Interface contacts:
Residue I476 in the first protein interacts with residue I174 in the second protein (closest heavy-atom distance 3.1 Å).
Residue I476 in the first protein interacts with residue S176 in the second protein (closest heavy-atom distance 3.1 Å).
Residue F1079 in the first protein interacts with residue F349 in the second protein (closest heavy-atom distance 3.5 Å).
Residue N480 in the first protein is in contact with residue N179 in the second protein (closest heavy-atom distance 2.3 Å).
Residue F1079 in the first protein is in contact with residue S347 in the second protein (closest heavy-atom distance 3.0 Å).
Residue N474 in the first protein is in contact with residue P173 in the second protein (closest heavy-atom distance 3.1 Å).
Residue P482 in the first protein is in contact with residue P283 in the second protein (closest heavy-atom distance 3.4 Å).
Residue L449 in the first protein interacts with residue F170 in the second protein (closest heavy-atom distance 3.7 Å).
Residue F1080 in the first protein interacts with residue S347 in the second protein (closest heavy-atom distance 2.9 Å).
Residue W471 in the first protein interacts with residue F170 in the second protein (closest heavy-atom distance 3.3 Å).
Residue K441 in the first protein contacts residue R291 in the second protein (closest heavy-atom distance 2.9 Å).
Residue P482 in the first protein contacts residue V285 in the second protein (closest heavy-atom distance 3.8 Å).
Residue V478 in the first protein interacts with residue D178 in the second protein (closest heavy-atom distance 2.8 Å).
Residue H699 in the first protein contacts residue W228 in the second protein (closest heavy-atom distance 3.5 Å).
Residue N480 in the first protein interacts with residue L182 in the second protein (closest heavy-atom distance 3.6 Å).
Residue F1080 in the first protein contacts residue K350 in the second protein (closest heavy-atom distance 3.9 Å).
Residue E491 in the first protein interacts with residue S214 in the second protein (closest heavy-atom distance 3.8 Å).
Residue K441 in the first protein contacts residue E296 in the second protein (closest heavy-atom distance 3.4 Å).
Residue I476 in the first protein contacts residue I175 in the second protein (closest heavy-atom distance 3.7 Å).
Residue S1081 in the first protein is in contact with residue S347 in the second protein (closest heavy-atom distance 3.4 Å).
Residue P475 in the first protein interacts with residue I174 in the second protein (closest heavy-atom distance 3.6 Å).
Residue V478 in the first protein contacts residue S176 in the second protein (closest heavy-atom distance 3.1 Å).
Residue L1078 in the first protein is in contact with residue K350 in the second protein (closest heavy-atom distance 3.6 Å).
Residue Q1077 in the first protein is in contact with residue K350 in the second protein (closest heavy-atom distance 3.4 Å).
Residue F1080 in the first protein is in contact with residue F349 in the second protein (closest heavy-atom distance 3.0 Å).
Residue L477 in the first protein interacts with residue S176 in the second protein (closest heavy-atom distance 3.1 Å).
Residue T1082 in the first protein contacts residue T348 in the second protein (closest heavy-atom distance 3.3 Å).
Residue S466 in the first protein is in contact with residue F170 in the second protein (closest heavy-atom distance 3.6 Å).
Residue M1035 in the first protein contacts residue I233 in the second protein (closest heavy-atom distance 3.8 Å).
Residue N480 in the first protein is in contact with residue D178 in the second protein (closest heavy-atom distance 3.5 Å).
Residue K479 in the first protein is in contact with residue D178 in the second protein (closest heavy-atom distance 2.9 Å).
Residue W471 in the first protein interacts with residue V171 in the second protein (closest heavy-atom distance 3.9 Å).
Residue P482 in the first protein is in contact with residue A181 in the second protein (closest heavy-atom distance 3.7 Å).
Residue F1088 in the first protein is in contact with residue L343 in the second protein (closest heavy-atom distance 3.5 Å).
Residue E481 in the first protein contacts residue L284 in the second protein (closest heavy-atom distance 3.3 Å).
Residue T1082 in the first protein is in contact with residue S347 in the second protein (closest heavy-atom distance 3.5 Å).
Residue I1087 in the first protein interacts with residue R340 in the second protein (closest heavy-atom distance 3.6 Å).
Residue F1088 in the first protein interacts with residue R340 in the second protein (closest heavy-atom distance 3.2 Å).
Residue V483 in the first protein contacts residue P283 in the second protein (closest heavy-atom distance 3.0 Å).
Residue Y488 in the first protein interacts with residue Y213 in the second protein (closest heavy-atom distance 3.7 Å).
Residue P482 in the first protein contacts residue F185 in the second protein (closest heavy-atom distance 3.8 Å).
Residue N450 in the first protein is in contact with residue F170 in the second protein (closest heavy-atom distance 3.8 Å).
Residue H699 in the first protein is in contact with residue I233 in the second protein (closest heavy-atom distance 3.7 Å).
Residue K454 in the first protein contacts residue V167 in the second protein (closest heavy-atom distance 3.6 Å).
Residue V478 in the first protein is in contact with residue K288 in the second protein (closest heavy-atom distance 3.6 Å).
Residue N480 in the first protein is in contact with residue V247 in the second protein (closest heavy-atom distance 3.5 Å).
Residue R696 in the first protein contacts residue W206 in the second protein (closest heavy-atom distance 3.4 Å).
Residue Y488 in the first protein interacts with residue P282 in the second protein (closest heavy-atom distance 3.8 Å).
Residue L443 in the first protein interacts with residue R291 in the second protein (closest heavy-atom distance 3.7 Å).
Residue I701 in the first protein is in contact with residue W206 in the second protein (closest heavy-atom distance 3.4 Å).
Residue N480 in the first protein contacts residue A181 in the second protein (closest heavy-atom distance 3.7 Å).
Residue F1079 in the first protein contacts residue K350 in the second protein (closest heavy-atom distance 3.5 Å).
Residue N480 in the first protein contacts residue L284 in the second protein (closest heavy-atom distance 3.6 Å).
Residue V478 in the first protein interacts with residue I177 in the second protein (closest heavy-atom distance 3.5 Å).
Residue L442 in the first protein contacts residue R291 in the second protein (closest heavy-atom distance 3.6 Å).
Residue E481 in the first protein contacts residue V285 in the second protein (closest heavy-atom distance 3.2 Å).
Residue F1088 in the first protein contacts residue S344 in the second protein (closest heavy-atom distance 3.4 Å).
Residue T1082 in the first protein is in contact with residue F349 in the second protein (closest heavy-atom distance 3.5 Å).
Residue T446 in the first protein is in contact with residue S172 in the second protein (closest heavy-atom distance 3.4 Å).
Residue L477 in the first protein contacts residue D178 in the second protein (closest heavy-atom distance 3.2 Å).

Sequence of the first protein:
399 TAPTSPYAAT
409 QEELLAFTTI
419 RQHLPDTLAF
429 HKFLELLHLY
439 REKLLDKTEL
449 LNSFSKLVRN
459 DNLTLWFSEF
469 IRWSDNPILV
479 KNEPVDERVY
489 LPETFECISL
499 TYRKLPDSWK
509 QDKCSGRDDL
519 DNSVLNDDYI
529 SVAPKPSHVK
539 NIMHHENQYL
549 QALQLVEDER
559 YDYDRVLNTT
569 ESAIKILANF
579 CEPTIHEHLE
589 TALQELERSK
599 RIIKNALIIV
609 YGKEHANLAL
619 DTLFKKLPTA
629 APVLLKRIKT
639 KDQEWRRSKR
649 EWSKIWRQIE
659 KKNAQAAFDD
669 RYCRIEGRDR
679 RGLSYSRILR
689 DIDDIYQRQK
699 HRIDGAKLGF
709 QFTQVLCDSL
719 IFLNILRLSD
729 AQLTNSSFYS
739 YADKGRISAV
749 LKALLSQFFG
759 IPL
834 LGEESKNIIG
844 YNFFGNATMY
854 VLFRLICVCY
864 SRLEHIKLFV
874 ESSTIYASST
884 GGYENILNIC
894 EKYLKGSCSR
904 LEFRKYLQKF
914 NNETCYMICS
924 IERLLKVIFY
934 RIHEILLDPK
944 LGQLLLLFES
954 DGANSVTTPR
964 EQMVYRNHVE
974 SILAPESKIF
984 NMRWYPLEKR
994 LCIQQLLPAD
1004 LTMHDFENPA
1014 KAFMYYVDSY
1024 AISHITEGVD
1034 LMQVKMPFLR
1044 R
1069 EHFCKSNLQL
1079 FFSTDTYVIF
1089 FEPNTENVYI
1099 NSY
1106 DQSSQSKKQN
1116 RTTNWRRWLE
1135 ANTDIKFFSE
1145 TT

These two protein chains interact to form a complex.

Sequence of the second protein:
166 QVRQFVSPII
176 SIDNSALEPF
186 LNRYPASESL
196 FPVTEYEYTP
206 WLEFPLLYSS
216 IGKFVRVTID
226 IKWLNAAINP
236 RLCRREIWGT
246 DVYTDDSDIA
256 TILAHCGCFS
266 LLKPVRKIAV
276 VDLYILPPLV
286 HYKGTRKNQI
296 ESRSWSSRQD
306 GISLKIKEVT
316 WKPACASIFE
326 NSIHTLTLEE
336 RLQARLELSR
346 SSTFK